Sequence of protein 1:
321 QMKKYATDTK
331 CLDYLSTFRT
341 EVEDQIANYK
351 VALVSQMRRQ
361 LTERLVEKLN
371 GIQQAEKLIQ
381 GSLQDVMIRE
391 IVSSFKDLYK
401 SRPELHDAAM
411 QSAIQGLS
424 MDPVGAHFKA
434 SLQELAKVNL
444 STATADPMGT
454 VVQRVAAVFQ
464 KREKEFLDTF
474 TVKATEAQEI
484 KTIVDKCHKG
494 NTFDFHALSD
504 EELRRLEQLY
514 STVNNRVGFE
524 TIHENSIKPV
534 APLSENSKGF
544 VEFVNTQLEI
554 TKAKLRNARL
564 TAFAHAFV

This data describes a binding interaction between two proteins.

Residue-level contacts at the interface:
Residue D328 in protein 1 is in contact with residue L90 in protein 2 (closest heavy-atom distance 3.7 Å).
Residue F522 in protein 1 interacts with residue S125 in protein 2 (closest heavy-atom distance 3.8 Å).
Residue C331 in protein 1 is in contact with residue L90 in protein 2 (closest heavy-atom distance 4.2 Å).
Residue I530 in protein 1 is in contact with residue M112 in protein 2 (closest heavy-atom distance 3.9 Å).
Residue K324 in protein 1 interacts with residue K87 in protein 2 (closest heavy-atom distance 4.1 Å).
Residue K476 in protein 1 is in contact with residue Q129 in protein 2 (closest heavy-atom distance 4.1 Å).
Residue V475 in protein 1 contacts residue P127 in protein 2 (closest heavy-atom distance 3.0 Å).
Residue Q550 in protein 1 is in contact with residue M112 in protein 2 (closest heavy-atom distance 3.6 Å).
Residue L558 in protein 1 is in contact with residue A115 in protein 2 (closest heavy-atom distance 3.3 Å).
Residue L536 in protein 1 is in contact with residue S97 in protein 2 (closest heavy-atom distance 4.0 Å).
Residue S540 in protein 1 is in contact with residue D101 in protein 2 (closest heavy-atom distance 3.0 Å).
Residue L551 in protein 1 is in contact with residue M112 in protein 2 (closest heavy-atom distance 3.5 Å).
Residue E343 in protein 1 contacts residue Q106 in protein 2 (closest heavy-atom distance 4.1 Å).
Residue A569 in protein 1 is in contact with residue Y126 in protein 2 (closest heavy-atom distance 3.6 Å).
Residue N517 in protein 1 contacts residue Y126 in protein 2 (closest heavy-atom distance 2.4 Å).
Residue Y513 in protein 1 interacts with residue Y126 in protein 2 (closest heavy-atom distance 4.2 Å).
Residue F566 in protein 1 contacts residue Y126 in protein 2 (closest heavy-atom distance 4.1 Å).
Residue K531 in protein 1 is in contact with residue T108 in protein 2 (closest heavy-atom distance 3.5 Å).
Residue F543 in protein 1 contacts residue I102 in protein 2 (closest heavy-atom distance 4.0 Å).
Residue I530 in protein 1 interacts with residue E111 in protein 2 (closest heavy-atom distance 3.6 Å).
Residue T554 in protein 1 is in contact with residue L116 in protein 2 (closest heavy-atom distance 3.5 Å).
Residue S537 in protein 1 is in contact with residue S97 in protein 2 (closest heavy-atom distance 3.6 Å).
Residue L353 in protein 1 is in contact with residue E111 in protein 2 (closest heavy-atom distance 3.8 Å).
Residue F522 in protein 1 interacts with residue Y126 in protein 2 (closest heavy-atom distance 3.3 Å).
Residue C331 in protein 1 is in contact with residue W95 in protein 2 (closest heavy-atom distance 4.0 Å).
Residue R562 in protein 1 interacts with residue Q119 in protein 2 (closest heavy-atom distance 3.4 Å).
Residue N539 in protein 1 interacts with residue D98 in protein 2 (closest heavy-atom distance 2.7 Å).
Residue T474 in protein 1 contacts residue I133 in protein 2 (closest heavy-atom distance 3.7 Å).
Residue F338 in protein 1 is in contact with residue I102 in protein 2 (closest heavy-atom distance 4.0 Å).
Residue A561 in protein 1 contacts residue E121 in protein 2 (closest heavy-atom distance 4.0 Å).
Residue K350 in protein 1 contacts residue A110 in protein 2 (closest heavy-atom distance 3.3 Å).
Residue T474 in protein 1 interacts with residue P127 in protein 2 (closest heavy-atom distance 3.2 Å).
Residue D328 in protein 1 is in contact with residue S88 in protein 2 (closest heavy-atom distance 3.4 Å).
Residue F543 in protein 1 interacts with residue D101 in protein 2 (closest heavy-atom distance 4.2 Å).
Residue D471 in protein 1 contacts residue Q129 in protein 2 (closest heavy-atom distance 3.7 Å).
Residue L536 in protein 1 is in contact with residue D101 in protein 2 (closest heavy-atom distance 3.8 Å).
Residue I525 in protein 1 interacts with residue A115 in protein 2 (closest heavy-atom distance 3.7 Å).
Residue Y325 in protein 1 is in contact with residue A86 in protein 2 (closest heavy-atom distance 3.1 Å).
Residue F338 in protein 1 interacts with residue L99 in protein 2 (closest heavy-atom distance 4.0 Å).
Residue V516 in protein 1 interacts with residue Y126 in protein 2 (closest heavy-atom distance 3.4 Å).
Residue F543 in protein 1 contacts residue G105 in protein 2 (closest heavy-atom distance 4.1 Å).
Residue I525 in protein 1 contacts residue Q119 in protein 2 (closest heavy-atom distance 3.1 Å).
Residue K350 in protein 1 interacts with residue V114 in protein 2 (closest heavy-atom distance 3.8 Å).
Residue T554 in protein 1 interacts with residue M112 in protein 2 (closest heavy-atom distance 3.9 Å).
Residue V342 in protein 1 contacts residue Y103 in protein 2 (closest heavy-atom distance 3.7 Å).
Residue V547 in protein 1 interacts with residue M112 in protein 2 (closest heavy-atom distance 4.2 Å).
Residue L551 in protein 1 interacts with residue T108 in protein 2 (closest heavy-atom distance 3.4 Å).
Residue L558 in protein 1 is in contact with residue Q119 in protein 2 (closest heavy-atom distance 3.0 Å).
Residue Q345 in protein 1 is in contact with residue Y103 in protein 2 (closest heavy-atom distance 2.9 Å).
Residue M357 in protein 1 is in contact with residue A118 in protein 2 (closest heavy-atom distance 3.3 Å).
Residue L470 in protein 1 interacts with residue Q129 in protein 2 (closest heavy-atom distance 3.5 Å).
Residue Y349 in protein 1 interacts with residue E111 in protein 2 (closest heavy-atom distance 3.1 Å).
Residue D328 in protein 1 interacts with residue A89 in protein 2 (closest heavy-atom distance 3.0 Å).
Residue V475 in protein 1 contacts residue I128 in protein 2 (closest heavy-atom distance 3.2 Å).
Residue F570 in protein 1 interacts with residue Y126 in protein 2 (closest heavy-atom distance 4.1 Å).
Residue A534 in protein 1 is in contact with residue D101 in protein 2 (closest heavy-atom distance 3.7 Å).
Residue I346 in protein 1 interacts with residue A110 in protein 2 (closest heavy-atom distance 4.0 Å).
Residue A477 in protein 1 contacts residue Q129 in protein 2 (closest heavy-atom distance 3.5 Å).
Residue V475 in protein 1 contacts residue Q129 in protein 2 (closest heavy-atom distance 3.3 Å).
Residue Y325 in protein 1 contacts residue A89 in protein 2 (closest heavy-atom distance 3.8 Å).

Sequence of protein 2:
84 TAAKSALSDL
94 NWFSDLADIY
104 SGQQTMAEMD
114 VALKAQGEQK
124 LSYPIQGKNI